Sequence of chain A:
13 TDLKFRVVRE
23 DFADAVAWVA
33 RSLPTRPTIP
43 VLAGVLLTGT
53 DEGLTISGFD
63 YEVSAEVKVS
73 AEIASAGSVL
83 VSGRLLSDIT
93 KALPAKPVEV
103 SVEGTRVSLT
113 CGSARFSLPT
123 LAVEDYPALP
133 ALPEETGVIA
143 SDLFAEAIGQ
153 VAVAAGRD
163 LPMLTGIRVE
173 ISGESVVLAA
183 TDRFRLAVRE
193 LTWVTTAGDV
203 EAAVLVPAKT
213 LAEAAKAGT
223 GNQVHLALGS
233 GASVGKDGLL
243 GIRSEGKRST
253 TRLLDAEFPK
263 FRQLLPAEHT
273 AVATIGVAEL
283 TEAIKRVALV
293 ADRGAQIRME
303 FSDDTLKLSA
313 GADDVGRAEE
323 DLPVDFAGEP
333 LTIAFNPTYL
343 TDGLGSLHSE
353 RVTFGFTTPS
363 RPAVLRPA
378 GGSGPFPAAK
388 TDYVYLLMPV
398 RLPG

Contacts between the two chains:
Residue L393 in chain A interacts with residue L5 in chain B (closest heavy-atom distance 4.2 Å).
Residue M165 in chain A is in contact with residue P9 in chain B (closest heavy-atom distance 4.7 Å).
Residue T183 in chain A is in contact with residue L5 in chain B (closest heavy-atom distance 4.1 Å).
Residue F186 in chain A interacts with residue L5 in chain B (closest heavy-atom distance 3.5 Å).
Residue R187 in chain A contacts residue L5 in chain B (closest heavy-atom distance 3.6 Å).
Residue L188 in chain A is in contact with residue L5 in chain B (closest heavy-atom distance 3.9 Å).
Residue R185 in chain A is in contact with residue G11 in chain B (closest heavy-atom distance 3.4 Å).
Residue F263 in chain A contacts residue L7 in chain B (closest heavy-atom distance 4.8 Å).
Residue K262 in chain A contacts residue L7 in chain B (closest heavy-atom distance 4.0 Å).
Residue R185 in chain A contacts residue L5 in chain B (closest heavy-atom distance 2.8 Å).
Residue L266 in chain A interacts with residue L7 in chain B (closest heavy-atom distance 3.5 Å).
Residue T183 in chain A interacts with residue L7 in chain B (closest heavy-atom distance 4.3 Å).
Residue R185 in chain A interacts with residue L7 in chain B (closest heavy-atom distance 4.0 Å).
Residue M395 in chain A contacts residue L5 in chain B (closest heavy-atom distance 3.6 Å).
Residue P364 in chain A interacts with residue L5 in chain B (closest heavy-atom distance 3.8 Å).
Residue L266 in chain A contacts residue L5 in chain B (closest heavy-atom distance 4.3 Å).
Residue L394 in chain A is in contact with residue L5 in chain B (closest heavy-atom distance 4.6 Å).
Residue P261 in chain A is in contact with residue L7 in chain B (closest heavy-atom distance 3.9 Å).

These two protein chains interact to form a complex.

Sequence of chain B:
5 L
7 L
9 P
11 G